Sequence of chain B:
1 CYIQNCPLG

Sequence of chain A:
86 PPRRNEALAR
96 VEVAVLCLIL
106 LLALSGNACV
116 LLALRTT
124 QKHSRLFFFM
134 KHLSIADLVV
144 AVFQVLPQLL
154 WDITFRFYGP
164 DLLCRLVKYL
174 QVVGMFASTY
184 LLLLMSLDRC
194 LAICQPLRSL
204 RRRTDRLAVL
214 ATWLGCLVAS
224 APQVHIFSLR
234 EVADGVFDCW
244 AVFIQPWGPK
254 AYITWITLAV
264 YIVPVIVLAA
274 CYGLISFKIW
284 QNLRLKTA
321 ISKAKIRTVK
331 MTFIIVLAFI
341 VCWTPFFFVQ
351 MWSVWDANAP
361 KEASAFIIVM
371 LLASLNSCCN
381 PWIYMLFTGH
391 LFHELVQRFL

Interface contacts:
Residue R89 in chain A is in contact with residue G9 in chain B (closest heavy-atom distance 3.1 Å).
Residue A94 in chain A interacts with residue G9 in chain B (closest heavy-atom distance 3.8 Å).
Residue R88 in chain A interacts with residue L8 in chain B (closest heavy-atom distance 4.4 Å).
Residue I367 in chain A is in contact with residue P7 in chain B (closest heavy-atom distance 3.5 Å).
Residue Q174 in chain A is in contact with residue Y2 in chain B (closest heavy-atom distance 4.1 Å).
Residue M370 in chain A is in contact with residue C6 in chain B (closest heavy-atom distance 4.1 Å).
Residue K171 in chain A is in contact with residue Y2 in chain B (closest heavy-atom distance 4.5 Å).
Residue F230 in chain A is in contact with residue Q4 in chain B (closest heavy-atom distance 4.2 Å).
Residue L93 in chain A is in contact with residue G9 in chain B (closest heavy-atom distance 4.3 Å).
Residue F346 in chain A is in contact with residue C1 in chain B (closest heavy-atom distance 4.7 Å).
Residue F230 in chain A interacts with residue N5 in chain B (closest heavy-atom distance 4.7 Å).
Residue I367 in chain A is in contact with residue L8 in chain B (closest heavy-atom distance 4.1 Å).
Residue Q151 in chain A is in contact with residue C6 in chain B (closest heavy-atom distance 4.7 Å).
Residue Q226 in chain A interacts with residue Y2 in chain B (closest heavy-atom distance 3.3 Å).
Residue M370 in chain A contacts residue C1 in chain B (closest heavy-atom distance 3.6 Å).
Residue Q350 in chain A contacts residue Q4 in chain B (closest heavy-atom distance 3.0 Å).
Residue M178 in chain A is in contact with residue I3 in chain B (closest heavy-atom distance 4.9 Å).
Residue I256 in chain A is in contact with residue I3 in chain B (closest heavy-atom distance 3.8 Å).
Residue F158 in chain A is in contact with residue L8 in chain B (closest heavy-atom distance 4.0 Å).
Residue L371 in chain A contacts residue C6 in chain B (closest heavy-atom distance 4.0 Å).
Residue Q151 in chain A contacts residue C1 in chain B (closest heavy-atom distance 2.9 Å).
Residue K361 in chain A is in contact with residue P7 in chain B (closest heavy-atom distance 4.1 Å).
Residue Q151 in chain A contacts residue Y2 in chain B (closest heavy-atom distance 3.8 Å).
Residue Y255 in chain A is in contact with residue I3 in chain B (closest heavy-atom distance 3.1 Å).
Residue Q350 in chain A interacts with residue C1 in chain B (closest heavy-atom distance 4.0 Å).
Residue M370 in chain A interacts with residue P7 in chain B (closest heavy-atom distance 3.5 Å).
Residue N90 in chain A interacts with residue G9 in chain B (closest heavy-atom distance 3.9 Å).
Residue I367 in chain A contacts residue G9 in chain B (closest heavy-atom distance 4.9 Å).
Residue F246 in chain A is in contact with residue I3 in chain B (closest heavy-atom distance 3.9 Å).
Residue V175 in chain A is in contact with residue Y2 in chain B (closest heavy-atom distance 4.7 Å).
Residue F346 in chain A interacts with residue Y2 in chain B (closest heavy-atom distance 4.2 Å).
Residue Q226 in chain A is in contact with residue I3 in chain B (closest heavy-atom distance 4.8 Å).
Residue A244 in chain A contacts residue N5 in chain B (closest heavy-atom distance 4.3 Å).
Residue A373 in chain A interacts with residue Y2 in chain B (closest heavy-atom distance 3.7 Å).
Residue C242 in chain A interacts with residue N5 in chain B (closest heavy-atom distance 4.8 Å).
Residue F230 in chain A is in contact with residue Y2 in chain B (closest heavy-atom distance 3.9 Å).
Residue I256 in chain A is in contact with residue Q4 in chain B (closest heavy-atom distance 4.5 Å).
Residue I259 in chain A is in contact with residue I3 in chain B (closest heavy-atom distance 3.4 Å).
Residue F230 in chain A contacts residue I3 in chain B (closest heavy-atom distance 3.5 Å).
Residue L371 in chain A is in contact with residue C1 in chain B (closest heavy-atom distance 3.5 Å).
Residue V354 in chain A is in contact with residue Q4 in chain B (closest heavy-atom distance 3.0 Å).
Residue Q147 in chain A interacts with residue Y2 in chain B (closest heavy-atom distance 3.9 Å).
Residue P87 in chain A contacts residue L8 in chain B (closest heavy-atom distance 4.4 Å).
Residue K361 in chain A interacts with residue L8 in chain B (closest heavy-atom distance 4.8 Å).
Residue V175 in chain A is in contact with residue I3 in chain B (closest heavy-atom distance 3.8 Å).
Residue L371 in chain A interacts with residue Y2 in chain B (closest heavy-atom distance 3.2 Å).
Residue S353 in chain A is in contact with residue Q4 in chain B (closest heavy-atom distance 4.3 Å).
Residue W243 in chain A interacts with residue N5 in chain B (closest heavy-atom distance 3.1 Å).
Residue M370 in chain A is in contact with residue Y2 in chain B (closest heavy-atom distance 3.9 Å).
Residue E97 in chain A contacts residue G9 in chain B (closest heavy-atom distance 4.5 Å).
Residue M370 in chain A interacts with residue Q4 in chain B (closest heavy-atom distance 4.6 Å).
Residue L101 in chain A contacts residue Y2 in chain B (closest heavy-atom distance 4.7 Å).

This data describes a binding interaction between two proteins.